Sequence of chain A:
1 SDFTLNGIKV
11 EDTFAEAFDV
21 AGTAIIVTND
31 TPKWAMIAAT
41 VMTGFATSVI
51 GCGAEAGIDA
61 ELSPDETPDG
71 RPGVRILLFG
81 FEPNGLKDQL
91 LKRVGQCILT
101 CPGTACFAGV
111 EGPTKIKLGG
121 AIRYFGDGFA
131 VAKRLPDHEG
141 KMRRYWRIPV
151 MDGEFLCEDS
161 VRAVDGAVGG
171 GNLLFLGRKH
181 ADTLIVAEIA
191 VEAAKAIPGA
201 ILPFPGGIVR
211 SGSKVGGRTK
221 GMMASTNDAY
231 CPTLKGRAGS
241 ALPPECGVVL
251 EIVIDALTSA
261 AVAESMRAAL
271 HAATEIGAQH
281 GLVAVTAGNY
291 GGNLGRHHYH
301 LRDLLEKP

These two protein chains interact to form a complex.

Sequence of chain B:
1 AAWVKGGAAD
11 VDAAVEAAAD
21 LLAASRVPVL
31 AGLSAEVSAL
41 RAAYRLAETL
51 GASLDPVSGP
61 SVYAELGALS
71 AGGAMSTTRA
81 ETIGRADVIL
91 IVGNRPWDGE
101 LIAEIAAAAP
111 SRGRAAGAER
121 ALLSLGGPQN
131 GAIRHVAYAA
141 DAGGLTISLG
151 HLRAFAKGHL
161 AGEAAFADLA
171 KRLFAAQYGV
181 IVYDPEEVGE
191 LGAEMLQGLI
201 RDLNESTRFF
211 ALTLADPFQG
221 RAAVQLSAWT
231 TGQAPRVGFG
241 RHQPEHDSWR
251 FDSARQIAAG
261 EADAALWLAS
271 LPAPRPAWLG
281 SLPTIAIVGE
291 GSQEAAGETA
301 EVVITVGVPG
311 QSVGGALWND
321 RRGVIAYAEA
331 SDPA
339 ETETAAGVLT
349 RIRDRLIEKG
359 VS

Interface contacts:
Residue H159 in chain B contacts residue A238 in chain A (closest heavy-atom distance 3.1 Å).
Residue L160 in chain B interacts with residue G236 in chain A (closest heavy-atom distance 4.6 Å).
Residue A161 in chain B interacts with residue A238 in chain A (closest heavy-atom distance 3.9 Å).
Residue H159 in chain B interacts with residue R237 in chain A (closest heavy-atom distance 3.4 Å).
Residue G158 in chain B interacts with residue A238 in chain A (closest heavy-atom distance 4.1 Å).
Residue L160 in chain B contacts residue A238 in chain A (closest heavy-atom distance 3.9 Å).